These two protein chains interact to form a complex.

Sequence of chain A:
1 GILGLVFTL

Interface contacts:
Residue T80 in chain B contacts residue L9 in chain A (closest heavy-atom distance 3.9 Å).
Residue V95 in chain B interacts with residue L9 in chain A (closest heavy-atom distance 4.8 Å).
Residue F9 in chain B interacts with residue I2 in chain A (closest heavy-atom distance 4.6 Å).
Residue E63 in chain B contacts residue G1 in chain A (closest heavy-atom distance 3.6 Å).
Residue Y7 in chain B is in contact with residue I2 in chain A (closest heavy-atom distance 3.4 Å).
Residue K146 in chain B interacts with residue L9 in chain A (closest heavy-atom distance 3.5 Å).
Residue Y159 in chain B interacts with residue G1 in chain A (closest heavy-atom distance 2.7 Å).
Residue K66 in chain B contacts residue G4 in chain A (closest heavy-atom distance 3.6 Å).
Residue W147 in chain B is in contact with residue T8 in chain A (closest heavy-atom distance 2.8 Å).
Residue H70 in chain B is in contact with residue I2 in chain A (closest heavy-atom distance 4.1 Å).
Residue K66 in chain B interacts with residue L3 in chain A (closest heavy-atom distance 3.5 Å).
Residue M45 in chain B contacts residue I2 in chain A (closest heavy-atom distance 3.8 Å).
Residue V76 in chain B is in contact with residue T8 in chain A (closest heavy-atom distance 3.7 Å).
Residue T73 in chain B contacts residue V6 in chain A (closest heavy-atom distance 3.4 Å).
Residue D77 in chain B contacts residue T8 in chain A (closest heavy-atom distance 3.4 Å).
Residue H70 in chain B contacts residue V6 in chain A (closest heavy-atom distance 3.5 Å).
Residue K66 in chain B is in contact with residue I2 in chain A (closest heavy-atom distance 2.7 Å).
Residue Y116 in chain B interacts with residue L9 in chain A (closest heavy-atom distance 3.7 Å).
Residue T73 in chain B interacts with residue T8 in chain A (closest heavy-atom distance 4.3 Å).
Residue H114 in chain B contacts residue F7 in chain A (closest heavy-atom distance 3.7 Å).
Residue H70 in chain B is in contact with residue L5 in chain A (closest heavy-atom distance 4.5 Å).
Residue K66 in chain B is in contact with residue V6 in chain A (closest heavy-atom distance 4.7 Å).
Residue W167 in chain B is in contact with residue I2 in chain A (closest heavy-atom distance 5.0 Å).
Residue Y159 in chain B contacts residue L3 in chain A (closest heavy-atom distance 3.6 Å).
Residue R97 in chain B interacts with residue L3 in chain A (closest heavy-atom distance 3.6 Å).
Residue T73 in chain B interacts with residue F7 in chain A (closest heavy-atom distance 3.2 Å).
Residue R97 in chain B interacts with residue F7 in chain A (closest heavy-atom distance 3.4 Å).
Residue Y84 in chain B contacts residue L9 in chain A (closest heavy-atom distance 3.2 Å).
Residue L156 in chain B contacts residue L5 in chain A (closest heavy-atom distance 4.9 Å).
Residue L156 in chain B interacts with residue L3 in chain A (closest heavy-atom distance 3.8 Å).
Residue Y123 in chain B interacts with residue L9 in chain A (closest heavy-atom distance 3.9 Å).
Residue Y7 in chain B is in contact with residue G1 in chain A (closest heavy-atom distance 3.1 Å).
Residue Y99 in chain B contacts residue L3 in chain A (closest heavy-atom distance 3.0 Å).
Residue W147 in chain B contacts residue L9 in chain A (closest heavy-atom distance 3.6 Å).
Residue Q155 in chain B contacts residue L5 in chain A (closest heavy-atom distance 3.4 Å).
Residue E63 in chain B contacts residue I2 in chain A (closest heavy-atom distance 3.0 Å).
Residue T143 in chain B contacts residue L9 in chain A (closest heavy-atom distance 2.6 Å).
Residue V152 in chain B interacts with residue F7 in chain A (closest heavy-atom distance 3.7 Å).
Residue L81 in chain B is in contact with residue L9 in chain A (closest heavy-atom distance 3.8 Å).
Residue D77 in chain B is in contact with residue L9 in chain A (closest heavy-atom distance 3.1 Å).
Residue T142 in chain B is in contact with residue L9 in chain A (closest heavy-atom distance 4.8 Å).
Residue L156 in chain B interacts with residue F7 in chain A (closest heavy-atom distance 3.9 Å).
Residue Y159 in chain B interacts with residue I2 in chain A (closest heavy-atom distance 3.8 Å).
Residue M5 in chain B is in contact with residue G1 in chain A (closest heavy-atom distance 4.0 Å).
Residue Y99 in chain B is in contact with residue I2 in chain A (closest heavy-atom distance 3.4 Å).
Residue Y171 in chain B is in contact with residue G1 in chain A (closest heavy-atom distance 2.6 Å).
Residue A69 in chain B is in contact with residue V6 in chain A (closest heavy-atom distance 4.0 Å).
Residue D77 in chain B interacts with residue F7 in chain A (closest heavy-atom distance 4.5 Å).
Residue K66 in chain B contacts residue G1 in chain A (closest heavy-atom distance 4.3 Å).
Residue K146 in chain B is in contact with residue T8 in chain A (closest heavy-atom distance 2.8 Å).
Residue W147 in chain B is in contact with residue F7 in chain A (closest heavy-atom distance 3.6 Å).
Residue Y59 in chain B interacts with residue G1 in chain A (closest heavy-atom distance 4.3 Å).
Residue H70 in chain B interacts with residue L3 in chain A (closest heavy-atom distance 3.5 Å).
Residue V67 in chain B is in contact with residue I2 in chain A (closest heavy-atom distance 3.5 Å).
Residue H114 in chain B is in contact with residue L3 in chain A (closest heavy-atom distance 4.9 Å).
Residue Y116 in chain B is in contact with residue F7 in chain A (closest heavy-atom distance 4.1 Å).
Residue W167 in chain B is in contact with residue G1 in chain A (closest heavy-atom distance 3.2 Å).

Sequence of chain B:
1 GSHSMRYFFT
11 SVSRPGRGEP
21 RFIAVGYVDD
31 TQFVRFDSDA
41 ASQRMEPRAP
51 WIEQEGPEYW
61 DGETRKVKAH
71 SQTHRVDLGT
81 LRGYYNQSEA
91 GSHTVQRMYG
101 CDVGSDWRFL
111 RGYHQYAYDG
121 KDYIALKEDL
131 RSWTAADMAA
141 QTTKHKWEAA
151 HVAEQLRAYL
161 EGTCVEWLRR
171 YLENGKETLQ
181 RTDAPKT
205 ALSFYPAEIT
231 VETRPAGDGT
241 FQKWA